Contacts between the two chains:
Residue R338 in the first protein contacts residue E103 in the second protein (closest heavy-atom distance 2.3 Å).
Residue H336 in the first protein contacts residue E103 in the second protein (closest heavy-atom distance 4.2 Å).
Residue E337 in the first protein contacts residue K102 in the second protein (closest heavy-atom distance 4.2 Å).
Residue H336 in the first protein interacts with residue D104 in the second protein (closest heavy-atom distance 3.5 Å).
Residue N83 in the first protein is in contact with residue D104 in the second protein (closest heavy-atom distance 4.8 Å).
Residue E337 in the first protein is in contact with residue E103 in the second protein (closest heavy-atom distance 3.3 Å).
Residue E337 in the first protein is in contact with residue D104 in the second protein (closest heavy-atom distance 2.9 Å).

Sequence of the first protein:
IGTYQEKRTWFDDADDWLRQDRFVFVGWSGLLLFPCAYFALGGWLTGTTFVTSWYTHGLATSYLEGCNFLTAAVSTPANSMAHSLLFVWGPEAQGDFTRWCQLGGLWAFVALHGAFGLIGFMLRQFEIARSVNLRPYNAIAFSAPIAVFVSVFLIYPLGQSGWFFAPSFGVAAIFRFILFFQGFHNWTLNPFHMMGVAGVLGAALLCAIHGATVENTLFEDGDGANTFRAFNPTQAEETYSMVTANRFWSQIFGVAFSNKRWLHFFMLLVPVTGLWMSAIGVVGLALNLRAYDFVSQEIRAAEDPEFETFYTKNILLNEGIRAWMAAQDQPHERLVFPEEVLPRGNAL

Sequence of the second protein:
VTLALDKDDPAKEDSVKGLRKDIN

The following describes two proteins that form a bound complex.